Residue-level contacts at the interface:
Residue I20 in protein 1 is in contact with residue F11 in protein 2 (closest heavy-atom distance 4.9 Å).
Residue A80 in protein 1 contacts residue C7 in protein 2 (closest heavy-atom distance 4.9 Å).
Residue A77 in protein 1 interacts with residue W8 in protein 2 (closest heavy-atom distance 3.1 Å).
Residue M73 in protein 1 is in contact with residue W8 in protein 2 (closest heavy-atom distance 3.0 Å).
Residue K76 in protein 1 is in contact with residue E5 in protein 2 (closest heavy-atom distance 2.8 Å).
Residue M70 in protein 1 is in contact with residue W8 in protein 2 (closest heavy-atom distance 3.6 Å).
Residue A80 in protein 1 is in contact with residue L4 in protein 2 (closest heavy-atom distance 4.0 Å).
Residue S87 in protein 1 interacts with residue L4 in protein 2 (closest heavy-atom distance 3.9 Å).
Residue M73 in protein 1 is in contact with residue N6 in protein 2 (closest heavy-atom distance 3.4 Å).
Residue I91 in protein 1 interacts with residue H2 in protein 2 (closest heavy-atom distance 4.7 Å).
Residue K74 in protein 1 contacts residue W8 in protein 2 (closest heavy-atom distance 3.7 Å).
Residue A78 in protein 1 contacts residue F11 in protein 2 (closest heavy-atom distance 4.0 Å).
Residue K74 in protein 1 is in contact with residue F11 in protein 2 (closest heavy-atom distance 3.6 Å).
Residue K76 in protein 1 contacts residue L4 in protein 2 (closest heavy-atom distance 4.1 Å).
Residue I81 in protein 1 is in contact with residue F11 in protein 2 (closest heavy-atom distance 3.5 Å).
Residue Q90 in protein 1 is in contact with residue L4 in protein 2 (closest heavy-atom distance 4.3 Å).
Residue I91 in protein 1 interacts with residue L4 in protein 2 (closest heavy-atom distance 4.9 Å).
Residue T19 in protein 1 contacts residue F11 in protein 2 (closest heavy-atom distance 3.6 Å).
Residue A77 in protein 1 interacts with residue F11 in protein 2 (closest heavy-atom distance 3.9 Å).
Residue M73 in protein 1 is in contact with residue C7 in protein 2 (closest heavy-atom distance 3.6 Å).
Residue K76 in protein 1 interacts with residue C7 in protein 2 (closest heavy-atom distance 4.1 Å).
Residue T19 in protein 1 is in contact with residue W8 in protein 2 (closest heavy-atom distance 4.1 Å).
Residue A77 in protein 1 is in contact with residue C7 in protein 2 (closest heavy-atom distance 3.6 Å).
Residue K68 in protein 1 contacts residue N6 in protein 2 (closest heavy-atom distance 3.4 Å).
Residue A72 in protein 1 interacts with residue N6 in protein 2 (closest heavy-atom distance 4.8 Å).
Residue W82 in protein 1 is in contact with residue F11 in protein 2 (closest heavy-atom distance 4.0 Å).
Residue A15 in protein 1 contacts residue F11 in protein 2 (closest heavy-atom distance 3.8 Å).
Residue A67 in protein 1 interacts with residue N6 in protein 2 (closest heavy-atom distance 3.8 Å).
Residue K76 in protein 1 is in contact with residue N6 in protein 2 (closest heavy-atom distance 3.5 Å).

Sequence of protein 2:
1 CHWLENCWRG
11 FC

This data describes a binding interaction between two proteins.

Sequence of protein 1:
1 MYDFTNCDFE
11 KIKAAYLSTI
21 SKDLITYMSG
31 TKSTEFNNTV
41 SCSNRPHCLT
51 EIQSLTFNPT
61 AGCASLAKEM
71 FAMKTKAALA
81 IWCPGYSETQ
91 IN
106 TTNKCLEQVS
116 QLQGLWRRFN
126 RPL